Residue-level contacts at the interface:
Residue F373 in the second protein is in contact with residue R5 in the first protein (closest heavy-atom distance 3.4 Å).
Residue Q85 in the second protein interacts with residue L7 in the first protein (closest heavy-atom distance 4.4 Å).
Residue Y185 in the second protein is in contact with residue R8 in the first protein (closest heavy-atom distance 3.4 Å).
Residue M45 in the second protein contacts residue F11 in the first protein (closest heavy-atom distance 3.4 Å).
Residue S30 in the second protein is in contact with residue Y2 in the first protein (closest heavy-atom distance 3.9 Å).
Residue T330 in the second protein interacts with residue Y2 in the first protein (closest heavy-atom distance 4.2 Å).
Residue S60 in the second protein interacts with residue L7 in the first protein (closest heavy-atom distance 4.6 Å).
Residue L83 in the second protein interacts with residue L7 in the first protein (closest heavy-atom distance 3.6 Å).
Residue S26 in the second protein interacts with residue V3 in the first protein (closest heavy-atom distance 4.1 Å).
Residue D333 in the second protein contacts residue R5 in the first protein (closest heavy-atom distance 3.0 Å).
Residue M45 in the second protein is in contact with residue Y2 in the first protein (closest heavy-atom distance 4.2 Å).
Residue L56 in the second protein interacts with residue P10 in the first protein (closest heavy-atom distance 3.5 Å).
Residue W332 in the second protein interacts with residue Y2 in the first protein (closest heavy-atom distance 4.0 Å).
Residue W52 in the second protein is in contact with residue V3 in the first protein (closest heavy-atom distance 3.8 Å).
Residue L56 in the second protein is in contact with residue S6 in the first protein (closest heavy-atom distance 3.6 Å).
Residue G335 in the second protein interacts with residue R5 in the first protein (closest heavy-atom distance 3.6 Å).
Residue M45 in the second protein is in contact with residue V3 in the first protein (closest heavy-atom distance 3.9 Å).
Residue D50 in the second protein contacts residue F11 in the first protein (closest heavy-atom distance 4.1 Å).
Residue Y368 in the second protein interacts with residue R5 in the first protein (closest heavy-atom distance 4.9 Å).
Residue W52 in the second protein interacts with residue P10 in the first protein (closest heavy-atom distance 3.3 Å).
Residue S53 in the second protein contacts residue P10 in the first protein (closest heavy-atom distance 3.8 Å).
Residue A82 in the second protein interacts with residue L7 in the first protein (closest heavy-atom distance 3.3 Å).
Residue S27 in the second protein interacts with residue V3 in the first protein (closest heavy-atom distance 3.5 Å).
Residue N46 in the second protein interacts with residue F11 in the first protein (closest heavy-atom distance 3.9 Å).
Residue Y493 in the second protein is in contact with residue I12 in the first protein (closest heavy-atom distance 4.3 Å).
Residue S30 in the second protein contacts residue V3 in the first protein (closest heavy-atom distance 4.5 Å).
Residue W52 in the second protein is in contact with residue R5 in the first protein (closest heavy-atom distance 4.8 Å).
Residue R376 in the second protein interacts with residue R5 in the first protein (closest heavy-atom distance 3.5 Å).
Residue F23 in the second protein contacts residue V3 in the first protein (closest heavy-atom distance 3.7 Å).
Residue Q85 in the second protein interacts with residue R8 in the first protein (closest heavy-atom distance 2.5 Å).
Residue F23 in the second protein is in contact with residue F4 in the first protein (closest heavy-atom distance 3.6 Å).
Residue N377 in the second protein is in contact with residue R5 in the first protein (closest heavy-atom distance 2.9 Å).
Residue F23 in the second protein is in contact with residue R5 in the first protein (closest heavy-atom distance 3.8 Å).
Residue S53 in the second protein is in contact with residue F11 in the first protein (closest heavy-atom distance 4.5 Å).
Residue V326 in the second protein contacts residue Y2 in the first protein (closest heavy-atom distance 4.5 Å).
Residue N46 in the second protein interacts with residue V13 in the first protein (closest heavy-atom distance 3.2 Å).
Residue Y179 in the second protein interacts with residue R8 in the first protein (closest heavy-atom distance 4.4 Å).
Residue L334 in the second protein interacts with residue R5 in the first protein (closest heavy-atom distance 4.1 Å).
Residue N34 in the second protein interacts with residue Y2 in the first protein (closest heavy-atom distance 3.5 Å).
Residue L56 in the second protein contacts residue L7 in the first protein (closest heavy-atom distance 4.3 Å).
Residue W52 in the second protein interacts with residue S6 in the first protein (closest heavy-atom distance 4.9 Å).
Residue L374 in the second protein is in contact with residue R5 in the first protein (closest heavy-atom distance 4.3 Å).
Residue H328 in the second protein is in contact with residue Y2 in the first protein (closest heavy-atom distance 4.1 Å).
Residue V42 in the second protein interacts with residue V13 in the first protein (closest heavy-atom distance 4.6 Å).
Residue G49 in the second protein interacts with residue F11 in the first protein (closest heavy-atom distance 3.6 Å).
Residue L374 in the second protein contacts residue L7 in the first protein (closest heavy-atom distance 3.7 Å).
Residue W52 in the second protein interacts with residue F4 in the first protein (closest heavy-atom distance 3.3 Å).
Residue G49 in the second protein contacts residue V3 in the first protein (closest heavy-atom distance 4.2 Å).

These two protein chains interact to form a complex.

Sequence of the first protein:
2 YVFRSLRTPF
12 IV

Sequence of the second protein:
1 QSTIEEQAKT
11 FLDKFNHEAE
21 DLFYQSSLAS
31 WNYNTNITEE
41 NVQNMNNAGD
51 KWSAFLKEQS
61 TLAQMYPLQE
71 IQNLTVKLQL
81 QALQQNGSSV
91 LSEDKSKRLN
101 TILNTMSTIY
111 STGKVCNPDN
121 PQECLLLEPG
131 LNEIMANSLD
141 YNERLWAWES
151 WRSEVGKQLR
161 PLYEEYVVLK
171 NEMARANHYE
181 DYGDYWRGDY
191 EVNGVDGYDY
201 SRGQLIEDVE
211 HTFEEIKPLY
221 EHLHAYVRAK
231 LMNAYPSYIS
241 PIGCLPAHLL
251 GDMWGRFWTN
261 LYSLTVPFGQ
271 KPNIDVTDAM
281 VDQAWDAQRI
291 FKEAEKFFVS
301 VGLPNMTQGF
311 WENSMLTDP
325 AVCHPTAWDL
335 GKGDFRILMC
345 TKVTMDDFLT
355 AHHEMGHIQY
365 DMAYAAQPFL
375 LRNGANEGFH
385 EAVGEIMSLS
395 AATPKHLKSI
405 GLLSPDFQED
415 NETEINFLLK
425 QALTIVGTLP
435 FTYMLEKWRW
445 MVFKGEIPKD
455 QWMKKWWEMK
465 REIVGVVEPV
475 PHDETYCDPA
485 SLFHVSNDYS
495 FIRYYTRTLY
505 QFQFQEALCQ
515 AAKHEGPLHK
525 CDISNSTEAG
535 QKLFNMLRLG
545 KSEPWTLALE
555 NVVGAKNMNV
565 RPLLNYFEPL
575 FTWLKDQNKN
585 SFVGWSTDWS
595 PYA